This data describes a binding interaction between two proteins.

Sequence of protein 2:
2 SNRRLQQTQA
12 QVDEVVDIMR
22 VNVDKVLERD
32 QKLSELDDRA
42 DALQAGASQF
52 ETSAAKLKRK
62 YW

Interface contacts:
Residue I39 in protein 1 contacts residue R30 in protein 2 (closest heavy-atom distance 3.9 Å).
Residue A60 in protein 1 interacts with residue F51 in protein 2 (closest heavy-atom distance 4.1 Å).
Residue M63 in protein 1 is in contact with residue K61 in protein 2 (closest heavy-atom distance 3.5 Å).
Residue L64 in protein 1 contacts residue K61 in protein 2 (closest heavy-atom distance 3.7 Å).
Residue S15 in protein 1 interacts with residue T9 in protein 2 (closest heavy-atom distance 3.9 Å).
Residue I42 in protein 1 is in contact with residue L37 in protein 2 (closest heavy-atom distance 3.7 Å).
Residue M43 in protein 1 is in contact with residue K33 in protein 2 (closest heavy-atom distance 3.6 Å).
Residue M63 in protein 1 contacts residue Y62 in protein 2 (closest heavy-atom distance 3.8 Å).
Residue N36 in protein 1 is in contact with residue E29 in protein 2 (closest heavy-atom distance 4.4 Å).
Residue K50 in protein 1 is in contact with residue L44 in protein 2 (closest heavy-atom distance 3.7 Å).
Residue T61 in protein 1 is in contact with residue S54 in protein 2 (closest heavy-atom distance 3.8 Å).
Residue S15 in protein 1 interacts with residue R5 in protein 2 (closest heavy-atom distance 3.8 Å).
Residue K50 in protein 1 is in contact with residue A43 in protein 2 (closest heavy-atom distance 3.2 Å).
Residue E12 in protein 1 is in contact with residue R5 in protein 2 (closest heavy-atom distance 3.4 Å).
Residue D40 in protein 1 contacts residue K33 in protein 2 (closest heavy-atom distance 3.4 Å).
Residue A60 in protein 1 contacts residue S54 in protein 2 (closest heavy-atom distance 4.2 Å).
Residue M43 in protein 1 interacts with residue R40 in protein 2 (closest heavy-atom distance 3.3 Å).
Residue I32 in protein 1 is in contact with residue V27 in protein 2 (closest heavy-atom distance 3.6 Å).
Residue N36 in protein 1 contacts residue R30 in protein 2 (closest heavy-atom distance 3.3 Å).
Residue I39 in protein 1 interacts with residue K33 in protein 2 (closest heavy-atom distance 3.6 Å).
Residue I53 in protein 1 is in contact with residue A48 in protein 2 (closest heavy-atom distance 3.5 Å).
Residue A56 in protein 1 is in contact with residue F51 in protein 2 (closest heavy-atom distance 3.7 Å).
Residue I32 in protein 1 interacts with residue K26 in protein 2 (closest heavy-atom distance 4.1 Å).
Residue M28 in protein 1 contacts residue M20 in protein 2 (closest heavy-atom distance 4.3 Å).
Residue L26 in protein 1 interacts with residue I19 in protein 2 (closest heavy-atom distance 4.0 Å).
Residue I53 in protein 1 contacts residue F51 in protein 2 (closest heavy-atom distance 4.1 Å).
Residue L11 in protein 1 is in contact with residue T9 in protein 2 (closest heavy-atom distance 4.3 Å).
Residue A60 in protein 1 contacts residue L58 in protein 2 (closest heavy-atom distance 3.7 Å).
Residue G29 in protein 1 interacts with residue N23 in protein 2 (closest heavy-atom distance 3.3 Å).
Residue M43 in protein 1 contacts residue L37 in protein 2 (closest heavy-atom distance 3.6 Å).
Residue N30 in protein 1 interacts with residue K26 in protein 2 (closest heavy-atom distance 4.3 Å).
Residue L64 in protein 1 is in contact with residue S54 in protein 2 (closest heavy-atom distance 4.4 Å).
Residue Q35 in protein 1 interacts with residue R30 in protein 2 (closest heavy-atom distance 3.4 Å).
Residue N49 in protein 1 interacts with residue L44 in protein 2 (closest heavy-atom distance 4.0 Å).
Residue L21 in protein 1 is in contact with residue V16 in protein 2 (closest heavy-atom distance 4.2 Å).
Residue N57 in protein 1 is in contact with residue S54 in protein 2 (closest heavy-atom distance 3.3 Å).
Residue N57 in protein 1 contacts residue Q50 in protein 2 (closest heavy-atom distance 3.2 Å).
Residue S15 in protein 1 contacts residue Q12 in protein 2 (closest heavy-atom distance 3.2 Å).
Residue R22 in protein 1 interacts with residue V16 in protein 2 (closest heavy-atom distance 3.7 Å).
Residue A25 in protein 1 interacts with residue I19 in protein 2 (closest heavy-atom distance 3.7 Å).
Residue R22 in protein 1 interacts with residue E15 in protein 2 (closest heavy-atom distance 3.8 Å).
Residue I39 in protein 1 contacts residue L34 in protein 2 (closest heavy-atom distance 3.7 Å).
Residue L64 in protein 1 is in contact with residue K57 in protein 2 (closest heavy-atom distance 4.3 Å).
Residue I18 in protein 1 contacts residue V13 in protein 2 (closest heavy-atom distance 3.9 Å).
Residue A46 in protein 1 is in contact with residue L44 in protein 2 (closest heavy-atom distance 4.0 Å).
Residue D33 in protein 1 interacts with residue K26 in protein 2 (closest heavy-atom distance 2.8 Å).
Residue D47 in protein 1 interacts with residue R40 in protein 2 (closest heavy-atom distance 3.4 Å).
Residue L11 in protein 1 interacts with residue L6 in protein 2 (closest heavy-atom distance 3.7 Å).
Residue N57 in protein 1 is in contact with residue F51 in protein 2 (closest heavy-atom distance 3.4 Å).
Residue A25 in protein 1 contacts residue N23 in protein 2 (closest heavy-atom distance 2.9 Å).
Residue G29 in protein 1 contacts residue K26 in protein 2 (closest heavy-atom distance 3.0 Å).
Residue I18 in protein 1 contacts residue V16 in protein 2 (closest heavy-atom distance 3.9 Å).
Residue M43 in protein 1 contacts residue E36 in protein 2 (closest heavy-atom distance 3.5 Å).
Residue A25 in protein 1 is in contact with residue M20 in protein 2 (closest heavy-atom distance 3.7 Å).
Residue L64 in protein 1 contacts residue L58 in protein 2 (closest heavy-atom distance 4.3 Å).
Residue I18 in protein 1 contacts residue Q12 in protein 2 (closest heavy-atom distance 3.5 Å).
Residue I53 in protein 1 contacts residue G47 in protein 2 (closest heavy-atom distance 4.1 Å).
Residue N36 in protein 1 is in contact with residue K33 in protein 2 (closest heavy-atom distance 4.2 Å).
Residue A46 in protein 1 is in contact with residue R40 in protein 2 (closest heavy-atom distance 3.8 Å).
Residue N36 in protein 1 interacts with residue K26 in protein 2 (closest heavy-atom distance 3.5 Å).

Sequence of protein 1:
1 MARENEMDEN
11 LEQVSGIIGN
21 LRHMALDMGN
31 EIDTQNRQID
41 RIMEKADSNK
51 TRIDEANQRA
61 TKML